Sequence of chain A:
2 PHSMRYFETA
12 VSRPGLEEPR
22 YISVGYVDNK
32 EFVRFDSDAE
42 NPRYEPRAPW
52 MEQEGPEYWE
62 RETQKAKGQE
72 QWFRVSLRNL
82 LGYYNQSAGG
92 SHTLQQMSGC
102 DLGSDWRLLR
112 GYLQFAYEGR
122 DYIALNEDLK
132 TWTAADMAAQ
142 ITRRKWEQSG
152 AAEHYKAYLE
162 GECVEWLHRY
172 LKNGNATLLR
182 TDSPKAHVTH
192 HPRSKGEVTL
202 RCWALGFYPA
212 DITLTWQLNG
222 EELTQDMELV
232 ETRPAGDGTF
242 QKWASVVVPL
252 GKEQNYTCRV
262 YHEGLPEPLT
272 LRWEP

The following describes two proteins that form a bound complex.

Sequence of chain B:
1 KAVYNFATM

Residue-level contacts at the interface:
Residue W73 in chain A interacts with residue T8 in chain B (closest heavy-atom distance 3.5 Å).
Residue E163 in chain A contacts residue A2 in chain B (closest heavy-atom distance 4.3 Å).
Residue M5 in chain A is in contact with residue K1 in chain B (closest heavy-atom distance 4.1 Å).
Residue K146 in chain A contacts residue M9 in chain B (closest heavy-atom distance 3.2 Å).
Residue K146 in chain A interacts with residue T8 in chain B (closest heavy-atom distance 3.3 Å).
Residue R62 in chain A contacts residue K1 in chain B (closest heavy-atom distance 3.3 Å).
Residue Y59 in chain A contacts residue K1 in chain B (closest heavy-atom distance 4.2 Å).
Residue V76 in chain A contacts residue T8 in chain B (closest heavy-atom distance 4.1 Å).
Residue L95 in chain A is in contact with residue M9 in chain B (closest heavy-atom distance 3.8 Å).
Residue T143 in chain A is in contact with residue M9 in chain B (closest heavy-atom distance 2.6 Å).
Residue K66 in chain A is in contact with residue Y4 in chain B (closest heavy-atom distance 4.0 Å).
Residue S150 in chain A interacts with residue A7 in chain B (closest heavy-atom distance 3.7 Å).
Residue W73 in chain A is in contact with residue M9 in chain B (closest heavy-atom distance 3.7 Å).
Residue S150 in chain A is in contact with residue F6 in chain B (closest heavy-atom distance 3.8 Å).
Residue E163 in chain A interacts with residue K1 in chain B (closest heavy-atom distance 3.6 Å).
Residue S99 in chain A contacts residue V3 in chain B (closest heavy-atom distance 3.2 Å).
Residue Y159 in chain A interacts with residue V3 in chain B (closest heavy-atom distance 3.6 Å).
Residue E63 in chain A contacts residue K1 in chain B (closest heavy-atom distance 3.4 Å).
Residue Y156 in chain A interacts with residue N5 in chain B (closest heavy-atom distance 3.6 Å).
Residue S77 in chain A interacts with residue M9 in chain B (closest heavy-atom distance 3.2 Å).
Residue Y156 in chain A contacts residue A7 in chain B (closest heavy-atom distance 4.3 Å).
Residue Y156 in chain A contacts residue Y4 in chain B (closest heavy-atom distance 4.3 Å).
Residue W73 in chain A interacts with residue A7 in chain B (closest heavy-atom distance 3.1 Å).
Residue Y159 in chain A is in contact with residue K1 in chain B (closest heavy-atom distance 2.5 Å).
Residue W73 in chain A interacts with residue N5 in chain B (closest heavy-atom distance 3.3 Å).
Residue H155 in chain A interacts with residue F6 in chain B (closest heavy-atom distance 3.5 Å).
Residue W73 in chain A interacts with residue F6 in chain B (closest heavy-atom distance 3.1 Å).
Residue E9 in chain A is in contact with residue V3 in chain B (closest heavy-atom distance 4.1 Å).
Residue F116 in chain A is in contact with residue M9 in chain B (closest heavy-atom distance 4.1 Å).
Residue Y45 in chain A is in contact with residue A2 in chain B (closest heavy-atom distance 3.9 Å).
Residue Y171 in chain A contacts residue K1 in chain B (closest heavy-atom distance 2.6 Å).
Residue K66 in chain A interacts with residue K1 in chain B (closest heavy-atom distance 3.5 Å).
Residue Y7 in chain A contacts residue A2 in chain B (closest heavy-atom distance 3.5 Å).
Residue W147 in chain A is in contact with residue T8 in chain B (closest heavy-atom distance 2.9 Å).
Residue K66 in chain A is in contact with residue A2 in chain B (closest heavy-atom distance 2.7 Å).
Residue N80 in chain A interacts with residue M9 in chain B (closest heavy-atom distance 2.5 Å).
Residue N80 in chain A contacts residue T8 in chain B (closest heavy-atom distance 3.4 Å).
Residue I124 in chain A is in contact with residue M9 in chain B (closest heavy-atom distance 4.0 Å).
Residue Y84 in chain A contacts residue M9 in chain B (closest heavy-atom distance 2.6 Å).
Residue Q97 in chain A is in contact with residue V3 in chain B (closest heavy-atom distance 3.7 Å).
Residue A152 in chain A interacts with residue F6 in chain B (closest heavy-atom distance 3.7 Å).
Residue Y123 in chain A contacts residue M9 in chain B (closest heavy-atom distance 3.4 Å).
Residue L81 in chain A interacts with residue M9 in chain B (closest heavy-atom distance 4.2 Å).
Residue W167 in chain A contacts residue K1 in chain B (closest heavy-atom distance 3.6 Å).
Residue Y156 in chain A interacts with residue F6 in chain B (closest heavy-atom distance 3.1 Å).
Residue Q97 in chain A is in contact with residue N5 in chain B (closest heavy-atom distance 2.8 Å).
Residue Y7 in chain A is in contact with residue K1 in chain B (closest heavy-atom distance 3.0 Å).
Residue Y159 in chain A contacts residue A2 in chain B (closest heavy-atom distance 3.9 Å).
Residue S77 in chain A interacts with residue T8 in chain B (closest heavy-atom distance 3.5 Å).
Residue E63 in chain A is in contact with residue A2 in chain B (closest heavy-atom distance 3.2 Å).
Residue F74 in chain A interacts with residue N5 in chain B (closest heavy-atom distance 4.2 Å).
Residue Q70 in chain A interacts with residue N5 in chain B (closest heavy-atom distance 2.8 Å).
Residue G151 in chain A is in contact with residue F6 in chain B (closest heavy-atom distance 3.8 Å).
Residue H155 in chain A interacts with residue Y4 in chain B (closest heavy-atom distance 2.9 Å).
Residue Y156 in chain A is in contact with residue V3 in chain B (closest heavy-atom distance 4.0 Å).
Residue Q70 in chain A is in contact with residue Y4 in chain B (closest heavy-atom distance 3.4 Å).
Residue Q70 in chain A interacts with residue V3 in chain B (closest heavy-atom distance 3.9 Å).
Residue W147 in chain A is in contact with residue M9 in chain B (closest heavy-atom distance 4.1 Å).
Residue W147 in chain A contacts residue A7 in chain B (closest heavy-atom distance 3.4 Å).
Residue F116 in chain A is in contact with residue N5 in chain B (closest heavy-atom distance 3.7 Å).